Sequence of chain A:
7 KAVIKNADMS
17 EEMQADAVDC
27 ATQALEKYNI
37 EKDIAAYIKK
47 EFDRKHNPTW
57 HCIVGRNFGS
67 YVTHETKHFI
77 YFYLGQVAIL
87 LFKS

Sequence of chain B:
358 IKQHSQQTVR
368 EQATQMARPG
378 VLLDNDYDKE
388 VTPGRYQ

The following describes two proteins that form a bound complex.

Contacts between the two chains:
Residue Y77 in chain A interacts with residue M373 in chain B (closest heavy-atom distance 3.1 Å).
Residue Q20 in chain A interacts with residue K386 in chain B (closest heavy-atom distance 3.9 Å).
Residue F75 in chain A contacts residue Q369 in chain B (closest heavy-atom distance 3.0 Å).
Residue H70 in chain A contacts residue E368 in chain B (closest heavy-atom distance 4.1 Å).
Residue S66 in chain A interacts with residue A370 in chain B (closest heavy-atom distance 3.3 Å).
Residue Y67 in chain A is in contact with residue Q369 in chain B (closest heavy-atom distance 3.8 Å).
Residue Y67 in chain A interacts with residue E368 in chain B (closest heavy-atom distance 2.8 Å).
Residue G65 in chain A interacts with residue T371 in chain B (closest heavy-atom distance 3.2 Å).
Residue A8 in chain A is in contact with residue E387 in chain B (closest heavy-atom distance 3.4 Å).
Residue S66 in chain A interacts with residue Q369 in chain B (closest heavy-atom distance 4.4 Å).
Residue D25 in chain A interacts with residue P390 in chain B (closest heavy-atom distance 2.7 Å).
Residue Q29 in chain A interacts with residue Y393 in chain B (closest heavy-atom distance 3.8 Å).
Residue D22 in chain A contacts residue Y393 in chain B (closest heavy-atom distance 3.2 Å).
Residue D14 in chain A interacts with residue R367 in chain B (closest heavy-atom distance 2.7 Å).
Residue H70 in chain A contacts residue Q369 in chain B (closest heavy-atom distance 4.2 Å).
Residue D25 in chain A contacts residue Y393 in chain B (closest heavy-atom distance 3.5 Å).
Residue I10 in chain A interacts with residue K386 in chain B (closest heavy-atom distance 3.0 Å).
Residue E47 in chain A is in contact with residue Y393 in chain B (closest heavy-atom distance 2.4 Å).
Residue I10 in chain A contacts residue V388 in chain B (closest heavy-atom distance 3.5 Å).
Residue Y77 in chain A contacts residue T371 in chain B (closest heavy-atom distance 3.1 Å).
Residue T72 in chain A contacts residue T365 in chain B (closest heavy-atom distance 2.9 Å).
Residue A8 in chain A contacts residue K386 in chain B (closest heavy-atom distance 4.5 Å).
Residue F64 in chain A interacts with residue T371 in chain B (closest heavy-atom distance 4.3 Å).
Residue N12 in chain A interacts with residue T371 in chain B (closest heavy-atom distance 4.5 Å).
Residue V24 in chain A is in contact with residue P390 in chain B (closest heavy-atom distance 4.0 Å).
Residue V68 in chain A interacts with residue E368 in chain B (closest heavy-atom distance 3.3 Å).
Residue S66 in chain A interacts with residue T371 in chain B (closest heavy-atom distance 3.2 Å).
Residue T69 in chain A is in contact with residue V366 in chain B (closest heavy-atom distance 3.7 Å).
Residue T72 in chain A is in contact with residue Q364 in chain B (closest heavy-atom distance 3.2 Å).
Residue V9 in chain A is in contact with residue D385 in chain B (closest heavy-atom distance 3.2 Å).
Residue H70 in chain A contacts residue V366 in chain B (closest heavy-atom distance 3.0 Å).
Residue T69 in chain A interacts with residue R367 in chain B (closest heavy-atom distance 4.4 Å).
Residue D25 in chain A interacts with residue G391 in chain B (closest heavy-atom distance 3.0 Å).
Residue K51 in chain A interacts with residue Y393 in chain B (closest heavy-atom distance 4.3 Å).
Residue D25 in chain A contacts residue R392 in chain B (closest heavy-atom distance 3.2 Å).
Residue A8 in chain A contacts residue V388 in chain B (closest heavy-atom distance 3.3 Å).
Residue K7 in chain A is in contact with residue V388 in chain B (closest heavy-atom distance 4.2 Å).
Residue R62 in chain A contacts residue M373 in chain B (closest heavy-atom distance 3.2 Å).
Residue V24 in chain A is in contact with residue V388 in chain B (closest heavy-atom distance 4.2 Å).
Residue H70 in chain A is in contact with residue R367 in chain B (closest heavy-atom distance 2.7 Å).
Residue E71 in chain A is in contact with residue V366 in chain B (closest heavy-atom distance 3.7 Å).
Residue F64 in chain A interacts with residue M373 in chain B (closest heavy-atom distance 3.3 Å).
Residue C26 in chain A interacts with residue Y393 in chain B (closest heavy-atom distance 3.9 Å).
Residue N63 in chain A interacts with residue M373 in chain B (closest heavy-atom distance 3.7 Å).
Residue V68 in chain A is in contact with residue Q369 in chain B (closest heavy-atom distance 3.3 Å).
Residue T72 in chain A interacts with residue R367 in chain B (closest heavy-atom distance 3.5 Å).
Residue N12 in chain A interacts with residue Q369 in chain B (closest heavy-atom distance 3.0 Å).
Residue K7 in chain A contacts residue E387 in chain B (closest heavy-atom distance 4.2 Å).
Residue T28 in chain A is in contact with residue P390 in chain B (closest heavy-atom distance 3.9 Å).
Residue A84 in chain A interacts with residue M373 in chain B (closest heavy-atom distance 4.1 Å).
Residue V9 in chain A is in contact with residue K386 in chain B (closest heavy-atom distance 3.3 Å).
Residue K11 in chain A contacts residue D385 in chain B (closest heavy-atom distance 3.8 Å).
Residue F75 in chain A is in contact with residue T371 in chain B (closest heavy-atom distance 3.9 Å).
Residue Y79 in chain A is in contact with residue M373 in chain B (closest heavy-atom distance 3.9 Å).
Residue G65 in chain A is in contact with residue Q372 in chain B (closest heavy-atom distance 4.2 Å).
Residue I10 in chain A is in contact with residue D385 in chain B (closest heavy-atom distance 3.6 Å).
Residue T72 in chain A contacts residue V366 in chain B (closest heavy-atom distance 3.8 Å).
Residue T69 in chain A is in contact with residue E368 in chain B (closest heavy-atom distance 2.9 Å).
Residue Y67 in chain A interacts with residue A370 in chain B (closest heavy-atom distance 3.4 Å).
Residue K51 in chain A interacts with residue Q394 in chain B (closest heavy-atom distance 3.1 Å).